Residue-level contacts at the interface:
Residue F3 in protein 1 interacts with residue R77 in protein 2 (closest heavy-atom distance 3.8 Å).
Residue M38 in protein 1 is in contact with residue P78 in protein 2 (closest heavy-atom distance 4.4 Å).
Residue M1 in protein 1 contacts residue R77 in protein 2 (closest heavy-atom distance 3.4 Å).
Residue E25 in protein 1 is in contact with residue R135 in protein 2 (closest heavy-atom distance 3.7 Å).
Residue F3 in protein 1 contacts residue P78 in protein 2 (closest heavy-atom distance 3.5 Å).
Residue F4 in protein 1 is in contact with residue R135 in protein 2 (closest heavy-atom distance 4.5 Å).
Residue F3 in protein 1 interacts with residue G76 in protein 2 (closest heavy-atom distance 3.2 Å).

Sequence of protein 2:
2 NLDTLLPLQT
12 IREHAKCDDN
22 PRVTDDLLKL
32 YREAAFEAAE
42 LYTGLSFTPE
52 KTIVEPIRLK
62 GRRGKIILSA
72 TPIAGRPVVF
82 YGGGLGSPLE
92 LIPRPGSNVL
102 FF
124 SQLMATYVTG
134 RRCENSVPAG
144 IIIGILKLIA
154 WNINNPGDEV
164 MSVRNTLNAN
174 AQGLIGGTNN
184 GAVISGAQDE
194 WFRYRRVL

Sequence of protein 1:
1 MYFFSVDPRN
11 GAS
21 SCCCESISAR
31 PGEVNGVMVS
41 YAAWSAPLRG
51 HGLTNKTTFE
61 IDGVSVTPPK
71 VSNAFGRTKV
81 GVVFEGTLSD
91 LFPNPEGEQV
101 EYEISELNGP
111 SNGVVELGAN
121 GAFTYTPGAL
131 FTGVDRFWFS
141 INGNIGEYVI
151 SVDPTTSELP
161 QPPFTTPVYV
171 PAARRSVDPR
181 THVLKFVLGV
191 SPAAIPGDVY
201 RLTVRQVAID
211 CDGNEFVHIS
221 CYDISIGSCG

These two protein chains interact to form a complex.